Sequence of chain A:
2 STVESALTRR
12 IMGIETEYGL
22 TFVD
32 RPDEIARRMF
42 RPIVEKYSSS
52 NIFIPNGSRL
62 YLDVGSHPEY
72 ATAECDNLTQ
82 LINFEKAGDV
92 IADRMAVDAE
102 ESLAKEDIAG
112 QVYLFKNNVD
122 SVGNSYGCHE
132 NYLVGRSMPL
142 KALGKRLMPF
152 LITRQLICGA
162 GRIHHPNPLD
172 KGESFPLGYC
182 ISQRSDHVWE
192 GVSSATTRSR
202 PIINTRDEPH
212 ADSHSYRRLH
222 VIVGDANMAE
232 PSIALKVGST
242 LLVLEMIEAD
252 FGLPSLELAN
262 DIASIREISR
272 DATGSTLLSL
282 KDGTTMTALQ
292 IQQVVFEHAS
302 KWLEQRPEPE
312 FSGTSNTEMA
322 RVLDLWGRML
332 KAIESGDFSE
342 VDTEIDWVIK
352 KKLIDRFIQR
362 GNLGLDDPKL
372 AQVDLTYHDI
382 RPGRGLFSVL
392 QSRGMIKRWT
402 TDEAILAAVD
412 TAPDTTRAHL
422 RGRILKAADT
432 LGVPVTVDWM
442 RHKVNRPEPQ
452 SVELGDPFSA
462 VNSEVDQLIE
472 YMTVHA

Sequence of chain B:
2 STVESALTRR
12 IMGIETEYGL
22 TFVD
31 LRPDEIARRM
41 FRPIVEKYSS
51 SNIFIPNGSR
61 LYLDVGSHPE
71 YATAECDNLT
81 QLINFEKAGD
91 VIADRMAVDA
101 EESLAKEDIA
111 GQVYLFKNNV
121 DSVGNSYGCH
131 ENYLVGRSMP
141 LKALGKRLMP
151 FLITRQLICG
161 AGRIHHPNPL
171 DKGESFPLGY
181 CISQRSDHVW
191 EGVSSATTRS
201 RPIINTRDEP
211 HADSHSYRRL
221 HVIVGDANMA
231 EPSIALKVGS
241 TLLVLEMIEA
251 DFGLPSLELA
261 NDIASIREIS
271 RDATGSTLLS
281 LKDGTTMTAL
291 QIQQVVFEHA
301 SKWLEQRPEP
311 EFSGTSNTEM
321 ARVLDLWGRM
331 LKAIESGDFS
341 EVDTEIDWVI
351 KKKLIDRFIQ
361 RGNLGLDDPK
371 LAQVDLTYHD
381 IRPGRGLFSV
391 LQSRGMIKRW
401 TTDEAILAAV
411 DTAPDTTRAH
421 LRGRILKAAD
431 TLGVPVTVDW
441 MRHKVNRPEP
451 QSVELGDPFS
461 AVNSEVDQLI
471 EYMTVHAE

Interface contacts:
Residue L134 in chain B is in contact with residue R11 in chain A (closest heavy-atom distance 3.0 Å).
Residue R39 in chain B is in contact with residue S103 in chain A (closest heavy-atom distance 3.1 Å).
Residue N78 in chain B interacts with residue M13 in chain A (closest heavy-atom distance 3.1 Å).
Residue R39 in chain B interacts with residue L104 in chain A (closest heavy-atom distance 2.9 Å).
Residue I12 in chain B contacts residue L134 in chain A (closest heavy-atom distance 3.0 Å).
Residue T416 in chain B is in contact with residue R10 in chain A (closest heavy-atom distance 2.7 Å).
Residue Y48 in chain B is in contact with residue D430 in chain A (closest heavy-atom distance 3.0 Å).
Residue E46 in chain B is in contact with residue R42 in chain A (closest heavy-atom distance 3.0 Å).
Residue P435 in chain B contacts residue Y62 in chain A (closest heavy-atom distance 2.8 Å).
Residue E249 in chain B contacts residue L8 in chain A (closest heavy-atom distance 3.0 Å).
Residue N52 in chain B is in contact with residue N446 in chain A (closest heavy-atom distance 3.0 Å).
Residue G14 in chain B interacts with residue N132 in chain A (closest heavy-atom distance 3.0 Å).
Residue D430 in chain B interacts with residue Y48 in chain A (closest heavy-atom distance 2.8 Å).
Residue N132 in chain B is in contact with residue G14 in chain A (closest heavy-atom distance 2.8 Å).
Residue L8 in chain B is in contact with residue E249 in chain A (closest heavy-atom distance 3.0 Å).
Residue F116 in chain B is in contact with residue G20 in chain A (closest heavy-atom distance 2.8 Å).
Residue R11 in chain B is in contact with residue L134 in chain A (closest heavy-atom distance 3.1 Å).
Residue P69 in chain B contacts residue Y19 in chain A (closest heavy-atom distance 2.9 Å).
Residue T22 in chain B contacts residue Y114 in chain A (closest heavy-atom distance 2.7 Å).
Residue T198 in chain B is in contact with residue V475 in chain A (closest heavy-atom distance 3.0 Å).
Residue I15 in chain B interacts with residue T73 in chain A (closest heavy-atom distance 2.9 Å).
Residue F459 in chain B is in contact with residue R10 in chain A (closest heavy-atom distance 3.1 Å).
Residue P310 in chain B is in contact with residue T9 in chain A (closest heavy-atom distance 2.7 Å).
Residue E70 in chain B is in contact with residue R447 in chain A (closest heavy-atom distance 3.0 Å).
Residue D77 in chain B interacts with residue R10 in chain A (closest heavy-atom distance 2.8 Å).
Residue N132 in chain B interacts with residue E16 in chain A (closest heavy-atom distance 2.9 Å).
Residue L134 in chain B interacts with residue I12 in chain A (closest heavy-atom distance 2.9 Å).
Residue Y114 in chain B contacts residue T22 in chain A (closest heavy-atom distance 2.9 Å).
Residue E209 in chain B is in contact with residue P450 in chain A (closest heavy-atom distance 2.9 Å).
Residue Y71 in chain B contacts residue T17 in chain A (closest heavy-atom distance 2.9 Å).
Residue R11 in chain B is in contact with residue E249 in chain A (closest heavy-atom distance 2.8 Å).
Residue Y62 in chain B interacts with residue P435 in chain A (closest heavy-atom distance 3.0 Å).
Residue C76 in chain B is in contact with residue M13 in chain A (closest heavy-atom distance 2.8 Å).
Residue T437 in chain B is in contact with residue S50 in chain A (closest heavy-atom distance 3.0 Å).
Residue S50 in chain B interacts with residue T437 in chain A (closest heavy-atom distance 3.0 Å).
Residue Q112 in chain B interacts with residue V24 in chain A (closest heavy-atom distance 3.0 Å).
Residue E18 in chain B contacts residue G128 in chain A (closest heavy-atom distance 2.9 Å).
Residue Y19 in chain B is in contact with residue P69 in chain A (closest heavy-atom distance 3.1 Å).
Residue E16 in chain B contacts residue N132 in chain A (closest heavy-atom distance 2.9 Å).
Residue R10 in chain B interacts with residue D77 in chain A (closest heavy-atom distance 2.8 Å).
Residue R42 in chain B contacts residue E46 in chain A (closest heavy-atom distance 2.9 Å).
Residue D90 in chain B is in contact with residue Y19 in chain A (closest heavy-atom distance 2.6 Å).
Residue R447 in chain B contacts residue E70 in chain A (closest heavy-atom distance 2.7 Å).
Residue Y19 in chain B is in contact with residue D90 in chain A (closest heavy-atom distance 2.5 Å).
Residue G20 in chain B is in contact with residue F116 in chain A (closest heavy-atom distance 2.8 Å).
Residue H130 in chain B is in contact with residue E16 in chain A (closest heavy-atom distance 2.9 Å).
Residue K444 in chain B interacts with residue E209 in chain A (closest heavy-atom distance 2.8 Å).
Residue T73 in chain B contacts residue I15 in chain A (closest heavy-atom distance 2.9 Å).
Residue G128 in chain B interacts with residue E18 in chain A (closest heavy-atom distance 2.9 Å).
Residue V24 in chain B is in contact with residue Q112 in chain A (closest heavy-atom distance 2.9 Å).
Residue T3 in chain B is in contact with residue A250 in chain A (closest heavy-atom distance 3.1 Å).
Residue M13 in chain B contacts residue N78 in chain A (closest heavy-atom distance 3.0 Å).
Residue E249 in chain B interacts with residue R11 in chain A (closest heavy-atom distance 2.8 Å).
Residue M13 in chain B contacts residue C76 in chain A (closest heavy-atom distance 2.8 Å).
Residue N446 in chain B contacts residue N52 in chain A (closest heavy-atom distance 3.0 Å).
Residue T17 in chain B interacts with residue Y71 in chain A (closest heavy-atom distance 2.9 Å).
Residue R10 in chain B contacts residue F459 in chain A (closest heavy-atom distance 2.9 Å).
Residue R39 in chain B contacts residue E107 in chain A (closest heavy-atom distance 3.1 Å).
Residue R10 in chain B is in contact with residue T416 in chain A (closest heavy-atom distance 2.8 Å).
Residue E16 in chain B interacts with residue H130 in chain A (closest heavy-atom distance 2.8 Å).

These two protein chains interact to form a complex.